Sequence of protein 2:
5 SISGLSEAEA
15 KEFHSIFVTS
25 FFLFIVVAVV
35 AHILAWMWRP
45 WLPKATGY

Sequence of protein 1:
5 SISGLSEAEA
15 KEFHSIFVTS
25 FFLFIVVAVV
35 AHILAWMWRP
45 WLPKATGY

Residue-level contacts at the interface:
Residue W42 in protein 2 interacts with residue P47 in protein 1 (closest heavy-atom distance 2.9 Å).
Residue W42 in protein 2 is in contact with residue L46 in protein 1 (closest heavy-atom distance 3.6 Å).
Residue R43 in protein 2 is in contact with residue P47 in protein 1 (closest heavy-atom distance 2.5 Å).
Residue E13 in protein 2 is in contact with residue I6 in protein 1 (closest heavy-atom distance 4.3 Å).
Residue R43 in protein 2 is in contact with residue K48 in protein 1 (closest heavy-atom distance 3.5 Å).
Residue R43 in protein 2 interacts with residue A49 in protein 1 (closest heavy-atom distance 3.4 Å).

This data describes a binding interaction between two proteins.